Sequence of protein 1:
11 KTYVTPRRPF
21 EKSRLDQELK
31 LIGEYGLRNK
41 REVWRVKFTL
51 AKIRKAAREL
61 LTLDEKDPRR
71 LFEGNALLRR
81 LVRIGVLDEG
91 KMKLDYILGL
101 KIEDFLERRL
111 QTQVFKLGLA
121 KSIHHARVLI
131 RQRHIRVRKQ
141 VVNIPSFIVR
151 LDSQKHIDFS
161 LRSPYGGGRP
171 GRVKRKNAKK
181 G

Sequence of protein 2:
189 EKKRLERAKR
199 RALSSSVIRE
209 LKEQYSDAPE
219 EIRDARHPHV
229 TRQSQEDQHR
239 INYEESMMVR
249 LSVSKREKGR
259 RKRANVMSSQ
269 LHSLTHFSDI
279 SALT

Residue-level contacts at the interface:
Residue Q140 in protein 1 interacts with residue R224 in protein 2 (closest heavy-atom distance 4.1 Å).
Residue F72 in protein 1 is in contact with residue L209 in protein 2 (closest heavy-atom distance 4.3 Å).
Residue T12 in protein 1 is in contact with residue H270 in protein 2 (closest heavy-atom distance 3.5 Å).
Residue L81 in protein 1 contacts residue L272 in protein 2 (closest heavy-atom distance 3.9 Å).
Residue R79 in protein 1 contacts residue Q212 in protein 2 (closest heavy-atom distance 3.1 Å).
Residue I53 in protein 1 interacts with residue T273 in protein 2 (closest heavy-atom distance 3.8 Å).
Residue S146 in protein 1 is in contact with residue Q268 in protein 2 (closest heavy-atom distance 3.2 Å).
Residue K52 in protein 1 is in contact with residue T273 in protein 2 (closest heavy-atom distance 4.0 Å).
Residue R79 in protein 1 interacts with residue E211 in protein 2 (closest heavy-atom distance 4.6 Å).
Residue I144 in protein 1 contacts residue S267 in protein 2 (closest heavy-atom distance 4.7 Å).
Residue F72 in protein 1 contacts residue I278 in protein 2 (closest heavy-atom distance 3.5 Å).
Residue I148 in protein 1 contacts residue Q268 in protein 2 (closest heavy-atom distance 4.7 Å).
Residue R150 in protein 1 interacts with residue L269 in protein 2 (closest heavy-atom distance 4.8 Å).
Residue S146 in protein 1 interacts with residue S267 in protein 2 (closest heavy-atom distance 3.8 Å).
Residue A56 in protein 1 contacts residue T273 in protein 2 (closest heavy-atom distance 3.9 Å).
Residue L77 in protein 1 interacts with residue F275 in protein 2 (closest heavy-atom distance 3.7 Å).
Residue R150 in protein 1 interacts with residue H227 in protein 2 (closest heavy-atom distance 3.9 Å).
Residue R83 in protein 1 contacts residue E211 in protein 2 (closest heavy-atom distance 5.0 Å).
Residue R150 in protein 1 interacts with residue P226 in protein 2 (closest heavy-atom distance 3.5 Å).
Residue R150 in protein 1 is in contact with residue S266 in protein 2 (closest heavy-atom distance 4.0 Å).
Residue E73 in protein 1 interacts with residue S276 in protein 2 (closest heavy-atom distance 3.9 Å).
Residue R80 in protein 1 interacts with residue T273 in protein 2 (closest heavy-atom distance 4.2 Å).
Residue R69 in protein 1 contacts residue I278 in protein 2 (closest heavy-atom distance 4.0 Å).
Residue F105 in protein 1 contacts residue L269 in protein 2 (closest heavy-atom distance 3.9 Å).
Residue I148 in protein 1 is in contact with residue S267 in protein 2 (closest heavy-atom distance 4.3 Å).
Residue I148 in protein 1 interacts with residue L269 in protein 2 (closest heavy-atom distance 4.2 Å).
Residue R80 in protein 1 is in contact with residue S204 in protein 2 (closest heavy-atom distance 3.3 Å).
Residue P68 in protein 1 contacts residue T282 in protein 2 (closest heavy-atom distance 4.1 Å).
Residue A76 in protein 1 contacts residue F275 in protein 2 (closest heavy-atom distance 3.5 Å).
Residue F72 in protein 1 is in contact with residue I206 in protein 2 (closest heavy-atom distance 3.9 Å).
Residue N75 in protein 1 is in contact with residue Q212 in protein 2 (closest heavy-atom distance 3.4 Å).
Residue F105 in protein 1 contacts residue L272 in protein 2 (closest heavy-atom distance 5.0 Å).
Residue I84 in protein 1 interacts with residue L269 in protein 2 (closest heavy-atom distance 3.8 Å).
Residue R80 in protein 1 is in contact with residue F275 in protein 2 (closest heavy-atom distance 3.5 Å).
Residue I53 in protein 1 is in contact with residue L272 in protein 2 (closest heavy-atom distance 4.1 Å).
Residue F147 in protein 1 is in contact with residue S267 in protein 2 (closest heavy-atom distance 3.5 Å).
Residue T49 in protein 1 interacts with residue L269 in protein 2 (closest heavy-atom distance 3.3 Å).
Residue N75 in protein 1 interacts with residue E208 in protein 2 (closest heavy-atom distance 4.3 Å).
Residue P68 in protein 1 is in contact with residue I278 in protein 2 (closest heavy-atom distance 4.2 Å).
Residue N75 in protein 1 interacts with residue L209 in protein 2 (closest heavy-atom distance 4.4 Å).
Residue R80 in protein 1 contacts residue L272 in protein 2 (closest heavy-atom distance 2.6 Å).
Residue A76 in protein 1 interacts with residue V205 in protein 2 (closest heavy-atom distance 3.8 Å).
Residue I84 in protein 1 interacts with residue L272 in protein 2 (closest heavy-atom distance 3.6 Å).
Residue R80 in protein 1 is in contact with residue H274 in protein 2 (closest heavy-atom distance 2.8 Å).
Residue A76 in protein 1 interacts with residue E208 in protein 2 (closest heavy-atom distance 4.6 Å).
Residue E73 in protein 1 contacts residue F275 in protein 2 (closest heavy-atom distance 3.1 Å).
Residue E73 in protein 1 is in contact with residue V205 in protein 2 (closest heavy-atom distance 3.8 Å).
Residue L77 in protein 1 contacts residue L272 in protein 2 (closest heavy-atom distance 3.8 Å).
Residue R80 in protein 1 interacts with residue S271 in protein 2 (closest heavy-atom distance 3.1 Å).
Residue R79 in protein 1 interacts with residue E208 in protein 2 (closest heavy-atom distance 3.3 Å).
Residue E73 in protein 1 interacts with residue I278 in protein 2 (closest heavy-atom distance 3.3 Å).
Residue Q140 in protein 1 contacts residue A223 in protein 2 (closest heavy-atom distance 4.9 Å).
Residue R83 in protein 1 is in contact with residue E208 in protein 2 (closest heavy-atom distance 3.7 Å).
Residue I144 in protein 1 interacts with residue Q268 in protein 2 (closest heavy-atom distance 5.0 Å).
Residue L77 in protein 1 interacts with residue T273 in protein 2 (closest heavy-atom distance 4.5 Å).
Residue F72 in protein 1 is in contact with residue V205 in protein 2 (closest heavy-atom distance 3.5 Å).

The following describes two proteins that form a bound complex.